Contacts between the two chains:
Residue I89 in the second protein interacts with residue P82 in the first protein (closest heavy-atom distance 4.9 Å).
Residue I89 in the second protein contacts residue F81 in the first protein (closest heavy-atom distance 4.2 Å).
Residue G112 in the second protein interacts with residue G76 in the first protein (closest heavy-atom distance 4.8 Å).

The following describes two proteins that form a bound complex.

Sequence of the first protein:
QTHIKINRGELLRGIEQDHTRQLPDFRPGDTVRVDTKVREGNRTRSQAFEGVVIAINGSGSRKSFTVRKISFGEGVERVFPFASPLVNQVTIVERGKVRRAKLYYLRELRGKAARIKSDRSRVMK

Sequence of the second protein:
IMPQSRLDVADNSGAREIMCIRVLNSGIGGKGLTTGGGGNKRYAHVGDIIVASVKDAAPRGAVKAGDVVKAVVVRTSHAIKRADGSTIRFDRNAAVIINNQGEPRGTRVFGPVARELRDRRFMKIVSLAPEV